Contacts between the two chains:
Residue I213 in chain B interacts with residue I15 in chain A (closest heavy-atom distance 4.1 Å).
Residue A243 in chain B contacts residue G4 in chain A (closest heavy-atom distance 3.6 Å).
Residue F242 in chain B is in contact with residue R5 in chain A (closest heavy-atom distance 3.5 Å).
Residue D244 in chain B contacts residue A3 in chain A (closest heavy-atom distance 3.7 Å).
Residue D169 in chain B contacts residue A11 in chain A (closest heavy-atom distance 4.2 Å).
Residue P205 in chain B contacts residue Q10 in chain A (closest heavy-atom distance 3.8 Å).
Residue R136 in chain B is in contact with residue R9 in chain A (closest heavy-atom distance 3.7 Å).
Residue Y250 in chain B is in contact with residue I15 in chain A (closest heavy-atom distance 3.9 Å).
Residue Y333 in chain B contacts residue R8 in chain A (closest heavy-atom distance 3.2 Å).
Residue L201 in chain B contacts residue D14 in chain A (closest heavy-atom distance 3.4 Å).
Residue E233 in chain B is in contact with residue R9 in chain A (closest heavy-atom distance 2.9 Å).
Residue F190 in chain B is in contact with residue A11 in chain A (closest heavy-atom distance 3.5 Å).
Residue R136 in chain B contacts residue R5 in chain A (closest heavy-atom distance 4.6 Å).
Residue F190 in chain B interacts with residue I12 in chain A (closest heavy-atom distance 3.4 Å).
Residue L208 in chain B is in contact with residue I15 in chain A (closest heavy-atom distance 4.0 Å).
Residue F242 in chain B is in contact with residue A3 in chain A (closest heavy-atom distance 3.5 Å).
Residue F132 in chain B interacts with residue T6 in chain A (closest heavy-atom distance 3.4 Å).
Residue P239 in chain B is in contact with residue R9 in chain A (closest heavy-atom distance 4.0 Å).
Residue K171 in chain B interacts with residue Q10 in chain A (closest heavy-atom distance 4.1 Å).
Residue D331 in chain B contacts residue R8 in chain A (closest heavy-atom distance 2.9 Å).
Residue S56 in chain B contacts residue H13 in chain A (closest heavy-atom distance 4.6 Å).
Residue G203 in chain B contacts residue I12 in chain A (closest heavy-atom distance 2.7 Å).
Residue S133 in chain B is in contact with residue R8 in chain A (closest heavy-atom distance 3.0 Å).
Residue T204 in chain B interacts with residue A11 in chain A (closest heavy-atom distance 3.6 Å).
Residue P205 in chain B contacts residue R5 in chain A (closest heavy-atom distance 3.7 Å).
Residue G203 in chain B contacts residue A11 in chain A (closest heavy-atom distance 3.2 Å).
Residue R136 in chain B contacts residue T6 in chain A (closest heavy-atom distance 2.9 Å).
Residue F242 in chain B is in contact with residue T6 in chain A (closest heavy-atom distance 4.2 Å).
Residue T204 in chain B contacts residue Q10 in chain A (closest heavy-atom distance 3.8 Å).
Residue L201 in chain B interacts with residue H13 in chain A (closest heavy-atom distance 2.8 Å).
Residue P205 in chain B interacts with residue I12 in chain A (closest heavy-atom distance 4.0 Å).
Residue Q87 in chain B is in contact with residue H13 in chain A (closest heavy-atom distance 3.5 Å).
Residue F242 in chain B contacts residue G4 in chain A (closest heavy-atom distance 3.5 Å).
Residue F132 in chain B contacts residue G7 in chain A (closest heavy-atom distance 3.5 Å).
Residue L201 in chain B is in contact with residue I15 in chain A (closest heavy-atom distance 4.0 Å).
Residue F190 in chain B interacts with residue H13 in chain A (closest heavy-atom distance 3.7 Å).
Residue L208 in chain B contacts residue I12 in chain A (closest heavy-atom distance 4.4 Å).
Residue K171 in chain B contacts residue A11 in chain A (closest heavy-atom distance 3.8 Å).
Residue Y207 in chain B contacts residue R9 in chain A (closest heavy-atom distance 4.0 Å).
Residue E173 in chain B is in contact with residue R9 in chain A (closest heavy-atom distance 2.8 Å).
Residue C202 in chain B is in contact with residue I12 in chain A (closest heavy-atom distance 3.4 Å).
Residue E206 in chain B is in contact with residue R9 in chain A (closest heavy-atom distance 3.5 Å).
Residue E173 in chain B contacts residue R8 in chain A (closest heavy-atom distance 3.6 Å).
Residue L201 in chain B is in contact with residue I12 in chain A (closest heavy-atom distance 4.1 Å).
Residue K171 in chain B is in contact with residue R9 in chain A (closest heavy-atom distance 2.8 Å).
Residue T204 in chain B interacts with residue R9 in chain A (closest heavy-atom distance 3.7 Å).
Residue F57 in chain B is in contact with residue H13 in chain A (closest heavy-atom distance 3.9 Å).
Residue I249 in chain B is in contact with residue R5 in chain A (closest heavy-atom distance 4.0 Å).
Residue E206 in chain B is in contact with residue R5 in chain A (closest heavy-atom distance 2.8 Å).
Residue E173 in chain B contacts residue G7 in chain A (closest heavy-atom distance 4.3 Å).
Residue D244 in chain B contacts residue R5 in chain A (closest heavy-atom distance 3.5 Å).
Residue A243 in chain B contacts residue R5 in chain A (closest heavy-atom distance 3.5 Å).
Residue F132 in chain B interacts with residue R9 in chain A (closest heavy-atom distance 4.1 Å).
Residue Y250 in chain B interacts with residue I12 in chain A (closest heavy-atom distance 4.0 Å).
Residue P172 in chain B interacts with residue R9 in chain A (closest heavy-atom distance 3.5 Å).
Residue A243 in chain B is in contact with residue A3 in chain A (closest heavy-atom distance 3.2 Å).
Residue D244 in chain B interacts with residue G4 in chain A (closest heavy-atom distance 3.4 Å).
Residue E130 in chain B interacts with residue R8 in chain A (closest heavy-atom distance 2.8 Å).
Residue F132 in chain B interacts with residue R8 in chain A (closest heavy-atom distance 3.5 Å).
Residue P246 in chain B is in contact with residue R5 in chain A (closest heavy-atom distance 4.2 Å).

This data describes a binding interaction between two proteins.

Sequence of chain B:
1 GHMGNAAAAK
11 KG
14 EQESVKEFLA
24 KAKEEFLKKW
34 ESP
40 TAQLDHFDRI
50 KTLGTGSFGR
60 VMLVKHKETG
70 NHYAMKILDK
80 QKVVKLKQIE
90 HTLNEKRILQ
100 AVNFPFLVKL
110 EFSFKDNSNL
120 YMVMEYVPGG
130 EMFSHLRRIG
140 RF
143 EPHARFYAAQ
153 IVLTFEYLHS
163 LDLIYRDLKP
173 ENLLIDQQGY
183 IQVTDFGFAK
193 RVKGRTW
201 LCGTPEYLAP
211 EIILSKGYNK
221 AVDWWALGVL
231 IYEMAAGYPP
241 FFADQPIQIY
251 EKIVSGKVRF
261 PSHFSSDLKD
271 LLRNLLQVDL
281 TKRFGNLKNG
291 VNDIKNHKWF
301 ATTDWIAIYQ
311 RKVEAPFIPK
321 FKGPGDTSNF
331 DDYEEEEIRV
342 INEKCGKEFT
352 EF

Sequence of chain A:
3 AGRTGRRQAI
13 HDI